Interface contacts:
Residue A150 in chain B is in contact with residue L8 in chain A (closest heavy-atom distance 3.3 Å).
Residue R97 in chain B contacts residue I7 in chain A (closest heavy-atom distance 3.7 Å).
Residue M5 in chain B interacts with residue A1 in chain A (closest heavy-atom distance 3.9 Å).
Residue Y159 in chain B interacts with residue A3 in chain A (closest heavy-atom distance 3.2 Å).
Residue V67 in chain B is in contact with residue L2 in chain A (closest heavy-atom distance 3.4 Å).
Residue E63 in chain B contacts residue L2 in chain A (closest heavy-atom distance 2.8 Å).
Residue Y99 in chain B contacts residue L2 in chain A (closest heavy-atom distance 3.3 Å).
Residue Y99 in chain B contacts residue I7 in chain A (closest heavy-atom distance 3.8 Å).
Residue H114 in chain B interacts with residue G6 in chain A (closest heavy-atom distance 4.9 Å).
Residue K146 in chain B interacts with residue L8 in chain A (closest heavy-atom distance 5.0 Å).
Residue T80 in chain B is in contact with residue V10 in chain A (closest heavy-atom distance 4.0 Å).
Residue T73 in chain B contacts residue I7 in chain A (closest heavy-atom distance 4.0 Å).
Residue E63 in chain B interacts with residue A1 in chain A (closest heavy-atom distance 3.3 Å).
Residue Y7 in chain B contacts residue A1 in chain A (closest heavy-atom distance 3.0 Å).
Residue T143 in chain B is in contact with residue V10 in chain A (closest heavy-atom distance 2.6 Å).
Residue D77 in chain B contacts residue L8 in chain A (closest heavy-atom distance 4.8 Å).
Residue D77 in chain B interacts with residue V10 in chain A (closest heavy-atom distance 2.7 Å).
Residue D77 in chain B contacts residue T9 in chain A (closest heavy-atom distance 3.3 Å).
Residue Y84 in chain B interacts with residue V10 in chain A (closest heavy-atom distance 3.0 Å).
Residue Y159 in chain B is in contact with residue G4 in chain A (closest heavy-atom distance 4.8 Å).
Residue Q155 in chain B interacts with residue I5 in chain A (closest heavy-atom distance 3.3 Å).
Residue V76 in chain B contacts residue T9 in chain A (closest heavy-atom distance 3.7 Å).
Residue L156 in chain B is in contact with residue I7 in chain A (closest heavy-atom distance 4.6 Å).
Residue R97 in chain B interacts with residue L8 in chain A (closest heavy-atom distance 3.8 Å).
Residue V152 in chain B contacts residue L8 in chain A (closest heavy-atom distance 3.2 Å).
Residue Y159 in chain B interacts with residue L2 in chain A (closest heavy-atom distance 3.6 Å).
Residue Y59 in chain B contacts residue A1 in chain A (closest heavy-atom distance 4.4 Å).
Residue Y159 in chain B is in contact with residue A1 in chain A (closest heavy-atom distance 2.6 Å).
Residue Q155 in chain B contacts residue G6 in chain A (closest heavy-atom distance 3.3 Å).
Residue K66 in chain B interacts with residue A3 in chain A (closest heavy-atom distance 3.9 Å).
Residue M45 in chain B contacts residue L2 in chain A (closest heavy-atom distance 3.6 Å).
Residue H70 in chain B interacts with residue I7 in chain A (closest heavy-atom distance 3.6 Å).
Residue L156 in chain B contacts residue I5 in chain A (closest heavy-atom distance 4.2 Å).
Residue H70 in chain B is in contact with residue A3 in chain A (closest heavy-atom distance 3.4 Å).
Residue W147 in chain B is in contact with residue L8 in chain A (closest heavy-atom distance 3.3 Å).
Residue L156 in chain B contacts residue G6 in chain A (closest heavy-atom distance 4.3 Å).
Residue H74 in chain B is in contact with residue I7 in chain A (closest heavy-atom distance 5.0 Å).
Residue Y123 in chain B interacts with residue V10 in chain A (closest heavy-atom distance 4.4 Å).
Residue Y99 in chain B contacts residue A3 in chain A (closest heavy-atom distance 3.0 Å).
Residue W167 in chain B interacts with residue A1 in chain A (closest heavy-atom distance 3.6 Å).
Residue W147 in chain B interacts with residue V10 in chain A (closest heavy-atom distance 4.0 Å).
Residue Y116 in chain B contacts residue V10 in chain A (closest heavy-atom distance 3.5 Å).
Residue K146 in chain B contacts residue V10 in chain A (closest heavy-atom distance 3.5 Å).
Residue K66 in chain B is in contact with residue G4 in chain A (closest heavy-atom distance 4.1 Å).
Residue H70 in chain B contacts residue L2 in chain A (closest heavy-atom distance 4.1 Å).
Residue K66 in chain B interacts with residue A1 in chain A (closest heavy-atom distance 3.9 Å).
Residue Y7 in chain B contacts residue L2 in chain A (closest heavy-atom distance 3.5 Å).
Residue W147 in chain B interacts with residue T9 in chain A (closest heavy-atom distance 2.9 Å).
Residue K66 in chain B is in contact with residue L2 in chain A (closest heavy-atom distance 2.9 Å).
Residue F9 in chain B is in contact with residue L2 in chain A (closest heavy-atom distance 3.4 Å).
Residue K146 in chain B interacts with residue T9 in chain A (closest heavy-atom distance 3.0 Å).
Residue H114 in chain B interacts with residue I7 in chain A (closest heavy-atom distance 4.2 Å).
Residue T73 in chain B is in contact with residue T9 in chain A (closest heavy-atom distance 3.6 Å).
Residue L81 in chain B is in contact with residue V10 in chain A (closest heavy-atom distance 4.0 Å).
Residue Y171 in chain B contacts residue A1 in chain A (closest heavy-atom distance 2.6 Å).
Residue V152 in chain B interacts with residue G6 in chain A (closest heavy-atom distance 3.1 Å).
Residue R97 in chain B interacts with residue G6 in chain A (closest heavy-atom distance 4.8 Å).

Sequence of chain B:
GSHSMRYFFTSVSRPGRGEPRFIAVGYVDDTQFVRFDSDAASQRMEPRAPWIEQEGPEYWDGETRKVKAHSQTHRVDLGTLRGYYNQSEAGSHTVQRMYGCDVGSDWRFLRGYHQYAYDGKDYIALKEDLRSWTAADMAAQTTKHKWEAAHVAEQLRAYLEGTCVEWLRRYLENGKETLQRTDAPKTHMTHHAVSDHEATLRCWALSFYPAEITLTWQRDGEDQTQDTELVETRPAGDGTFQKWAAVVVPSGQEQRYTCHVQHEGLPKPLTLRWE

This data describes a binding interaction between two proteins.

Sequence of chain A:
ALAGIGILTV